The following describes two proteins that form a bound complex.

Interface contacts:
Residue E68 in chain A is in contact with residue R106 in chain B (closest heavy-atom distance 2.4 Å).
Residue Q19 in chain A interacts with residue I139 in chain B (closest heavy-atom distance 3.8 Å).
Residue F96 in chain A interacts with residue A58 in chain B (closest heavy-atom distance 3.5 Å).
Residue H100 in chain A is in contact with residue E78 in chain B (closest heavy-atom distance 3.6 Å).
Residue L109 in chain A interacts with residue R74 in chain B (closest heavy-atom distance 3.5 Å).
Residue L84 in chain A is in contact with residue H90 in chain B (closest heavy-atom distance 3.6 Å).
Residue L107 in chain A contacts residue G71 in chain B (closest heavy-atom distance 3.7 Å).
Residue E66 in chain A contacts residue K135 in chain B (closest heavy-atom distance 2.7 Å).
Residue L143 in chain A interacts with residue Q19 in chain B (closest heavy-atom distance 3.6 Å).
Residue R16 in chain A contacts residue L143 in chain B (closest heavy-atom distance 3.5 Å).
Residue S77 in chain A contacts residue A99 in chain B (closest heavy-atom distance 3.6 Å).
Residue L15 in chain A is in contact with residue L143 in chain B (closest heavy-atom distance 3.7 Å).
Residue R74 in chain A is in contact with residue D110 in chain B (closest heavy-atom distance 3.7 Å).
Residue L103 in chain A contacts residue R74 in chain B (closest heavy-atom distance 3.5 Å).
Residue T22 in chain A interacts with residue L138 in chain B (closest heavy-atom distance 3.6 Å).
Residue I139 in chain A interacts with residue Q19 in chain B (closest heavy-atom distance 3.6 Å).
Residue H90 in chain A interacts with residue L54 in chain B (closest heavy-atom distance 3.6 Å).
Residue A58 in chain A interacts with residue F92 in chain B (closest heavy-atom distance 3.6 Å).
Residue F96 in chain A interacts with residue A80 in chain B (closest heavy-atom distance 3.5 Å).
Residue K135 in chain A contacts residue Y27 in chain B (closest heavy-atom distance 2.7 Å).
Residue R106 in chain A interacts with residue P70 in chain B (closest heavy-atom distance 3.5 Å).
Residue L138 in chain A is in contact with residue Q19 in chain B (closest heavy-atom distance 3.1 Å).
Residue R102 in chain A interacts with residue Q65 in chain B (closest heavy-atom distance 3.3 Å).
Residue Q19 in chain A contacts residue L138 in chain B (closest heavy-atom distance 2.8 Å).
Residue E141 in chain A contacts residue L55 in chain B (closest heavy-atom distance 3.5 Å).
Residue K135 in chain A contacts residue E66 in chain B (closest heavy-atom distance 2.8 Å).
Residue D51 in chain A is in contact with residue H90 in chain B (closest heavy-atom distance 3.3 Å).
Residue L103 in chain A interacts with residue A73 in chain B (closest heavy-atom distance 3.6 Å).
Residue Q19 in chain A interacts with residue L143 in chain B (closest heavy-atom distance 3.5 Å).
Residue R74 in chain A is in contact with residue L103 in chain B (closest heavy-atom distance 3.6 Å).
Residue V62 in chain A interacts with residue L134 in chain B (closest heavy-atom distance 3.6 Å).
Residue L143 in chain A is in contact with residue R16 in chain B (closest heavy-atom distance 3.7 Å).
Residue E141 in chain A contacts residue Q19 in chain B (closest heavy-atom distance 2.7 Å).
Residue L84 in chain A is in contact with residue L93 in chain B (closest heavy-atom distance 3.7 Å).
Residue A80 in chain A contacts residue F96 in chain B (closest heavy-atom distance 3.6 Å).
Residue F92 in chain A contacts residue A58 in chain B (closest heavy-atom distance 3.7 Å).
Residue L103 in chain A contacts residue P70 in chain B (closest heavy-atom distance 3.7 Å).
Residue R106 in chain A interacts with residue E68 in chain B (closest heavy-atom distance 3.0 Å).
Residue F96 in chain A is in contact with residue L54 in chain B (closest heavy-atom distance 3.7 Å).
Residue L54 in chain A interacts with residue H90 in chain B (closest heavy-atom distance 3.6 Å).
Residue H90 in chain A is in contact with residue D51 in chain B (closest heavy-atom distance 2.9 Å).
Residue L81 in chain A is in contact with residue L97 in chain B (closest heavy-atom distance 3.7 Å).
Residue R74 in chain A interacts with residue S104 in chain B (closest heavy-atom distance 2.8 Å).
Residue V62 in chain A is in contact with residue K135 in chain B (closest heavy-atom distance 3.5 Å).
Residue R74 in chain A interacts with residue L109 in chain B (closest heavy-atom distance 3.2 Å).
Residue H100 in chain A contacts residue S77 in chain B (closest heavy-atom distance 3.4 Å).
Residue P70 in chain A interacts with residue R106 in chain B (closest heavy-atom distance 3.6 Å).
Residue A73 in chain A is in contact with residue L103 in chain B (closest heavy-atom distance 3.7 Å).
Residue K135 in chain A interacts with residue V62 in chain B (closest heavy-atom distance 3.7 Å).
Residue F96 in chain A interacts with residue S77 in chain B (closest heavy-atom distance 3.7 Å).
Residue L134 in chain A interacts with residue V62 in chain B (closest heavy-atom distance 3.7 Å).
Residue S104 in chain A interacts with residue R74 in chain B (closest heavy-atom distance 3.0 Å).
Residue L138 in chain A is in contact with residue T22 in chain B (closest heavy-atom distance 3.5 Å).
Residue E78 in chain A contacts residue H100 in chain B (closest heavy-atom distance 3.7 Å).
Residue Q65 in chain A is in contact with residue R102 in chain B (closest heavy-atom distance 2.3 Å).
Residue R74 in chain A is in contact with residue H100 in chain B (closest heavy-atom distance 3.4 Å).
Residue Q19 in chain A interacts with residue E141 in chain B (closest heavy-atom distance 2.7 Å).
Residue C23 in chain A contacts residue I139 in chain B (closest heavy-atom distance 3.5 Å).
Residue H90 in chain A contacts residue P50 in chain B (closest heavy-atom distance 3.4 Å).
Residue A58 in chain A is in contact with residue F96 in chain B (closest heavy-atom distance 3.6 Å).

Sequence of chain A:
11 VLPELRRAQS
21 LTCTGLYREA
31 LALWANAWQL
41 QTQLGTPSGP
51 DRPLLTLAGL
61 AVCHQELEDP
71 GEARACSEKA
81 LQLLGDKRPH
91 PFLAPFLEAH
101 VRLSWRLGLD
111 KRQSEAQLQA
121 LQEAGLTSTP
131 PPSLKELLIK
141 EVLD

Sequence of chain B:
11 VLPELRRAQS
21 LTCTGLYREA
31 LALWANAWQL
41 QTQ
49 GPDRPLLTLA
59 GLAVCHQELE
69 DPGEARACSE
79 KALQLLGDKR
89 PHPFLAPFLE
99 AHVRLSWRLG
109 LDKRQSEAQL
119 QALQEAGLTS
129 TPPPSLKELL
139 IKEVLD